Sequence of chain B:
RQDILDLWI

Sequence of chain A:
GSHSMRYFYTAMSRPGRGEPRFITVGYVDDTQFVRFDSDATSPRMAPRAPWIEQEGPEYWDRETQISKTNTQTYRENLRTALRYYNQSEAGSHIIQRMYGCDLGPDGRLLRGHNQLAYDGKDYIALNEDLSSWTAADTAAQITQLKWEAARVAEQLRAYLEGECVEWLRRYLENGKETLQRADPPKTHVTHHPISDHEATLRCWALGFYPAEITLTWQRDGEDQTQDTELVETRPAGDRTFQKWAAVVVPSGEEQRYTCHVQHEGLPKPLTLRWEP

This data describes a binding interaction between two proteins.

Interface contacts:
Residue Y159 in chain A contacts residue R1 in chain B (closest heavy-atom distance 2.7 Å).
Residue Y9 in chain A interacts with residue D3 in chain B (closest heavy-atom distance 4.3 Å).
Residue E163 in chain A is in contact with residue Q2 in chain B (closest heavy-atom distance 4.5 Å).
Residue E163 in chain A contacts residue R1 in chain B (closest heavy-atom distance 2.9 Å).
Residue Y7 in chain A contacts residue R1 in chain B (closest heavy-atom distance 3.1 Å).
Residue W147 in chain A is in contact with residue W8 in chain B (closest heavy-atom distance 2.9 Å).
Residue T73 in chain A contacts residue W8 in chain B (closest heavy-atom distance 3.6 Å).
Residue Y74 in chain A is in contact with residue L7 in chain B (closest heavy-atom distance 4.0 Å).
Residue N114 in chain A interacts with residue L7 in chain B (closest heavy-atom distance 4.0 Å).
Residue R97 in chain A contacts residue L5 in chain B (closest heavy-atom distance 4.5 Å).
Residue N77 in chain A is in contact with residue I9 in chain B (closest heavy-atom distance 2.9 Å).
Residue M5 in chain A interacts with residue R1 in chain B (closest heavy-atom distance 4.2 Å).
Residue I66 in chain A contacts residue D3 in chain B (closest heavy-atom distance 3.7 Å).
Residue S67 in chain A is in contact with residue Q2 in chain B (closest heavy-atom distance 3.4 Å).
Residue Y159 in chain A interacts with residue Q2 in chain B (closest heavy-atom distance 3.8 Å).
Residue Y99 in chain A contacts residue D3 in chain B (closest heavy-atom distance 3.1 Å).
Residue I95 in chain A contacts residue I9 in chain B (closest heavy-atom distance 4.3 Å).
Residue V152 in chain A is in contact with residue L5 in chain B (closest heavy-atom distance 4.0 Å).
Residue A81 in chain A interacts with residue I9 in chain B (closest heavy-atom distance 4.2 Å).
Residue R62 in chain A interacts with residue R1 in chain B (closest heavy-atom distance 3.5 Å).
Residue Y7 in chain A contacts residue Q2 in chain B (closest heavy-atom distance 3.5 Å).
Residue E63 in chain A is in contact with residue R1 in chain B (closest heavy-atom distance 3.4 Å).
Residue V152 in chain A is in contact with residue L7 in chain B (closest heavy-atom distance 3.6 Å).
Residue Y159 in chain A contacts residue D3 in chain B (closest heavy-atom distance 3.5 Å).
Residue Y84 in chain A contacts residue I9 in chain B (closest heavy-atom distance 3.4 Å).
Residue T24 in chain A contacts residue Q2 in chain B (closest heavy-atom distance 3.9 Å).
Residue I66 in chain A contacts residue Q2 in chain B (closest heavy-atom distance 3.8 Å).
Residue Y59 in chain A contacts residue R1 in chain B (closest heavy-atom distance 4.0 Å).
Residue T69 in chain A is in contact with residue D6 in chain B (closest heavy-atom distance 3.8 Å).
Residue K146 in chain A is in contact with residue I9 in chain B (closest heavy-atom distance 2.8 Å).
Residue T80 in chain A is in contact with residue I9 in chain B (closest heavy-atom distance 3.6 Å).
Residue K146 in chain A interacts with residue W8 in chain B (closest heavy-atom distance 4.6 Å).
Residue L116 in chain A interacts with residue L7 in chain B (closest heavy-atom distance 4.4 Å).
Residue E63 in chain A contacts residue Q2 in chain B (closest heavy-atom distance 3.0 Å).
Residue M45 in chain A contacts residue Q2 in chain B (closest heavy-atom distance 3.2 Å).
Residue Q155 in chain A is in contact with residue L5 in chain B (closest heavy-atom distance 3.2 Å).
Residue W147 in chain A is in contact with residue I9 in chain B (closest heavy-atom distance 4.1 Å).
Residue N70 in chain A contacts residue D6 in chain B (closest heavy-atom distance 4.2 Å).
Residue N70 in chain A contacts residue Q2 in chain B (closest heavy-atom distance 3.9 Å).
Residue R62 in chain A interacts with residue I4 in chain B (closest heavy-atom distance 3.2 Å).
Residue N77 in chain A contacts residue W8 in chain B (closest heavy-atom distance 3.3 Å).
Residue N77 in chain A interacts with residue L7 in chain B (closest heavy-atom distance 2.9 Å).
Residue Y123 in chain A interacts with residue I9 in chain B (closest heavy-atom distance 4.1 Å).
Residue T73 in chain A is in contact with residue D6 in chain B (closest heavy-atom distance 4.4 Å).
Residue L116 in chain A contacts residue I9 in chain B (closest heavy-atom distance 4.1 Å).
Residue Y9 in chain A is in contact with residue Q2 in chain B (closest heavy-atom distance 3.0 Å).
Residue Y99 in chain A interacts with residue Q2 in chain B (closest heavy-atom distance 3.4 Å).
Residue I66 in chain A interacts with residue I4 in chain B (closest heavy-atom distance 3.5 Å).
Residue R62 in chain A contacts residue Q2 in chain B (closest heavy-atom distance 4.8 Å).
Residue L156 in chain A interacts with residue D3 in chain B (closest heavy-atom distance 3.4 Å).
Residue Y171 in chain A is in contact with residue R1 in chain B (closest heavy-atom distance 2.6 Å).
Residue L156 in chain A interacts with residue L5 in chain B (closest heavy-atom distance 4.0 Å).
Residue R97 in chain A is in contact with residue D3 in chain B (closest heavy-atom distance 4.6 Å).
Residue R97 in chain A contacts residue L7 in chain B (closest heavy-atom distance 3.4 Å).
Residue T143 in chain A is in contact with residue I9 in chain B (closest heavy-atom distance 3.5 Å).
Residue L156 in chain A contacts residue L7 in chain B (closest heavy-atom distance 4.7 Å).
Residue E76 in chain A is in contact with residue W8 in chain B (closest heavy-atom distance 4.2 Å).
Residue W167 in chain A contacts residue R1 in chain B (closest heavy-atom distance 3.5 Å).
Residue T73 in chain A contacts residue L7 in chain B (closest heavy-atom distance 3.3 Å).
Residue W147 in chain A contacts residue L7 in chain B (closest heavy-atom distance 3.9 Å).